Sequence of protein 2:
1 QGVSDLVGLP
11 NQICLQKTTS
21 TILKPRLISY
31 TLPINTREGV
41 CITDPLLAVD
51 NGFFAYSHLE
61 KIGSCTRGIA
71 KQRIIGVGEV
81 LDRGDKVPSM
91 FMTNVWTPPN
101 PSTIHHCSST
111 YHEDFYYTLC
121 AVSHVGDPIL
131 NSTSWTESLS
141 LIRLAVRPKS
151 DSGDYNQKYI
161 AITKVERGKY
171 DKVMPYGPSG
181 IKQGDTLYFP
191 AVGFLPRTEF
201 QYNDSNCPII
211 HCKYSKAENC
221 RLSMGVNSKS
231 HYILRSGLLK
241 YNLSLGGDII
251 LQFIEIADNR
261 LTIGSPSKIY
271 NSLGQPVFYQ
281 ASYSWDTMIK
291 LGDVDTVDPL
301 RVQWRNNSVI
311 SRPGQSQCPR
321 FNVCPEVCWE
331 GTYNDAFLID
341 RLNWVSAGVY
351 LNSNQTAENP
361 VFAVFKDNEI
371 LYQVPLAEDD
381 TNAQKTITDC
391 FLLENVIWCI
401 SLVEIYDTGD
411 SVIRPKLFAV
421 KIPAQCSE

The following describes two proteins that form a bound complex.

Contacts between the two chains:
Residue E330 in protein 2 is in contact with residue H108 in protein 1 (closest heavy-atom distance 4.3 Å).
Residue T356 in protein 2 contacts residue P107 in protein 1 (closest heavy-atom distance 4.2 Å).
Residue A357 in protein 2 interacts with residue L105 in protein 1 (closest heavy-atom distance 3.5 Å).
Residue Q315 in protein 2 contacts residue Y113 in protein 1 (closest heavy-atom distance 2.8 Å).
Residue W329 in protein 2 interacts with residue P109 in protein 1 (closest heavy-atom distance 3.4 Å).
Residue Y406 in protein 2 contacts residue L105 in protein 1 (closest heavy-atom distance 4.0 Å).
Residue G331 in protein 2 contacts residue H108 in protein 1 (closest heavy-atom distance 3.4 Å).
Residue A357 in protein 2 interacts with residue A106 in protein 1 (closest heavy-atom distance 3.7 Å).
Residue C65 in protein 2 interacts with residue Y112 in protein 1 (closest heavy-atom distance 3.2 Å).
Residue T66 in protein 2 interacts with residue Y112 in protein 1 (closest heavy-atom distance 3.5 Å).
Residue T66 in protein 2 interacts with residue S110 in protein 1 (closest heavy-atom distance 3.9 Å).
Residue T66 in protein 2 contacts residue E103 in protein 1 (closest heavy-atom distance 3.9 Å).
Residue T332 in protein 2 contacts residue A106 in protein 1 (closest heavy-atom distance 4.3 Å).
Residue S64 in protein 2 is in contact with residue E103 in protein 1 (closest heavy-atom distance 3.0 Å).
Residue G63 in protein 2 contacts residue I54 in protein 1 (closest heavy-atom distance 4.2 Å).
Residue S64 in protein 2 is in contact with residue L55 in protein 1 (closest heavy-atom distance 3.7 Å).
Residue T66 in protein 2 contacts residue Y114 in protein 1 (closest heavy-atom distance 3.2 Å).
Residue T332 in protein 2 contacts residue P107 in protein 1 (closest heavy-atom distance 3.6 Å).
Residue W329 in protein 2 interacts with residue S110 in protein 1 (closest heavy-atom distance 3.8 Å).
Residue N382 in protein 2 contacts residue Q104 in protein 1 (closest heavy-atom distance 3.4 Å).
Residue Y406 in protein 2 is in contact with residue Q104 in protein 1 (closest heavy-atom distance 3.0 Å).
Residue G331 in protein 2 interacts with residue P109 in protein 1 (closest heavy-atom distance 3.6 Å).
Residue S64 in protein 2 interacts with residue I54 in protein 1 (closest heavy-atom distance 4.7 Å).
Residue Q355 in protein 2 interacts with residue P107 in protein 1 (closest heavy-atom distance 3.9 Å).
Residue N382 in protein 2 contacts residue L105 in protein 1 (closest heavy-atom distance 2.4 Å).
Residue I413 in protein 2 contacts residue E103 in protein 1 (closest heavy-atom distance 3.6 Å).
Residue W329 in protein 2 contacts residue H108 in protein 1 (closest heavy-atom distance 3.0 Å).
Residue Y406 in protein 2 interacts with residue R102 in protein 1 (closest heavy-atom distance 3.0 Å).
Residue E404 in protein 2 is in contact with residue L105 in protein 1 (closest heavy-atom distance 3.3 Å).
Residue R67 in protein 2 contacts residue I57 in protein 1 (closest heavy-atom distance 4.5 Å).
Residue S64 in protein 2 is in contact with residue I57 in protein 1 (closest heavy-atom distance 4.0 Å).
Residue S64 in protein 2 interacts with residue Y114 in protein 1 (closest heavy-atom distance 3.6 Å).
Residue I413 in protein 2 interacts with residue Y112 in protein 1 (closest heavy-atom distance 4.0 Å).
Residue C65 in protein 2 interacts with residue E103 in protein 1 (closest heavy-atom distance 3.0 Å).
Residue G314 in protein 2 interacts with residue P107 in protein 1 (closest heavy-atom distance 3.2 Å).
Residue T332 in protein 2 interacts with residue H108 in protein 1 (closest heavy-atom distance 4.5 Å).
Residue G331 in protein 2 interacts with residue P107 in protein 1 (closest heavy-atom distance 2.8 Å).
Residue Y406 in protein 2 is in contact with residue E103 in protein 1 (closest heavy-atom distance 3.7 Å).
Residue E330 in protein 2 interacts with residue P109 in protein 1 (closest heavy-atom distance 4.0 Å).
Residue R67 in protein 2 interacts with residue G56 in protein 1 (closest heavy-atom distance 3.7 Å).
Residue I413 in protein 2 interacts with residue L105 in protein 1 (closest heavy-atom distance 3.8 Å).
Residue T43 in protein 2 contacts residue Y112 in protein 1 (closest heavy-atom distance 4.0 Å).
Residue L130 in protein 2 is in contact with residue S110 in protein 1 (closest heavy-atom distance 3.9 Å).
Residue Y283 in protein 2 contacts residue P109 in protein 1 (closest heavy-atom distance 3.4 Å).
Residue Q384 in protein 2 interacts with residue H108 in protein 1 (closest heavy-atom distance 3.3 Å).
Residue Q315 in protein 2 interacts with residue H108 in protein 1 (closest heavy-atom distance 3.5 Å).
Residue I413 in protein 2 is in contact with residue Q104 in protein 1 (closest heavy-atom distance 4.3 Å).
Residue Q384 in protein 2 is in contact with residue A106 in protein 1 (closest heavy-atom distance 3.1 Å).
Residue I405 in protein 2 interacts with residue L105 in protein 1 (closest heavy-atom distance 3.9 Å).
Residue C41 in protein 2 contacts residue Y112 in protein 1 (closest heavy-atom distance 4.5 Å).
Residue Q384 in protein 2 interacts with residue L105 in protein 1 (closest heavy-atom distance 3.9 Å).
Residue P313 in protein 2 is in contact with residue P107 in protein 1 (closest heavy-atom distance 3.6 Å).
Residue Q315 in protein 2 is in contact with residue Q111 in protein 1 (closest heavy-atom distance 3.3 Å).
Residue G63 in protein 2 is in contact with residue E103 in protein 1 (closest heavy-atom distance 4.2 Å).
Residue G63 in protein 2 is in contact with residue L55 in protein 1 (closest heavy-atom distance 4.3 Å).
Residue A357 in protein 2 contacts residue P107 in protein 1 (closest heavy-atom distance 3.9 Å).
Residue R67 in protein 2 contacts residue L55 in protein 1 (closest heavy-atom distance 4.2 Å).
Residue A383 in protein 2 contacts residue L105 in protein 1 (closest heavy-atom distance 4.1 Å).
Residue Q315 in protein 2 contacts residue P107 in protein 1 (closest heavy-atom distance 4.1 Å).
Residue E330 in protein 2 interacts with residue P107 in protein 1 (closest heavy-atom distance 3.9 Å).

Sequence of protein 1:
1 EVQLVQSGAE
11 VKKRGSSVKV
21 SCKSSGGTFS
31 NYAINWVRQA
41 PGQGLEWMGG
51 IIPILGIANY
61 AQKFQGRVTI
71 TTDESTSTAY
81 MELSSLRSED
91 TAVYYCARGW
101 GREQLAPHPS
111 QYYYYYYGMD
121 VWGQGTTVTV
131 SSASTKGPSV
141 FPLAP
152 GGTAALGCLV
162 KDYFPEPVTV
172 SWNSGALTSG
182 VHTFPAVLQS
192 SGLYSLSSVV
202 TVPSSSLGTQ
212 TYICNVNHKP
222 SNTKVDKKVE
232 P